Interface contacts:
Residue P87 in the first protein is in contact with residue R535 in the second protein (closest heavy-atom distance 4.1 Å).
Residue N18 in the first protein interacts with residue Y499 in the second protein (closest heavy-atom distance 3.7 Å).
Residue I23 in the first protein contacts residue C470 in the second protein (closest heavy-atom distance 3.4 Å).
Residue M36 in the first protein contacts residue V530 in the second protein (closest heavy-atom distance 3.8 Å).
Residue D33 in the first protein contacts residue P533 in the second protein (closest heavy-atom distance 4.0 Å).
Residue N397 in the first protein interacts with residue I525 in the second protein (closest heavy-atom distance 3.5 Å).
Residue E41 in the first protein interacts with residue P524 in the second protein (closest heavy-atom distance 3.1 Å).
Residue H38 in the first protein interacts with residue I528 in the second protein (closest heavy-atom distance 3.3 Å).
Residue E41 in the first protein is in contact with residue H527 in the second protein (closest heavy-atom distance 3.3 Å).
Residue A39 in the first protein contacts residue I528 in the second protein (closest heavy-atom distance 3.4 Å).
Residue Y21 in the first protein interacts with residue A500 in the second protein (closest heavy-atom distance 4.1 Å).
Residue K22 in the first protein interacts with residue D496 in the second protein (closest heavy-atom distance 3.2 Å).
Residue L40 in the first protein contacts residue I525 in the second protein (closest heavy-atom distance 3.9 Å).
Residue W42 in the first protein interacts with residue R522 in the second protein (closest heavy-atom distance 4.2 Å).
Residue T37 in the first protein contacts residue L529 in the second protein (closest heavy-atom distance 3.7 Å).
Residue N27 in the first protein is in contact with residue L469 in the second protein (closest heavy-atom distance 3.5 Å).
Residue K114 in the first protein contacts residue L529 in the second protein (closest heavy-atom distance 4.0 Å).
Residue D89 in the first protein contacts residue R535 in the second protein (closest heavy-atom distance 3.9 Å).
Residue N397 in the first protein interacts with residue P524 in the second protein (closest heavy-atom distance 4.2 Å).
Residue K22 in the first protein is in contact with residue Y495 in the second protein (closest heavy-atom distance 4.0 Å).
Residue E14 in the first protein contacts residue N517 in the second protein (closest heavy-atom distance 2.8 Å).
Residue K26 in the first protein is in contact with residue L469 in the second protein (closest heavy-atom distance 3.6 Å).
Residue V35 in the first protein contacts residue P533 in the second protein (closest heavy-atom distance 3.3 Å).
Residue S73 in the first protein is in contact with residue R522 in the second protein (closest heavy-atom distance 4.2 Å).
Residue K26 in the first protein interacts with residue S472 in the second protein (closest heavy-atom distance 4.0 Å).
Residue H38 in the first protein interacts with residue L529 in the second protein (closest heavy-atom distance 4.0 Å).
Residue P43 in the first protein is in contact with residue R522 in the second protein (closest heavy-atom distance 3.6 Å).
Residue E19 in the first protein interacts with residue Y495 in the second protein (closest heavy-atom distance 2.6 Å).
Residue E357 in the first protein interacts with residue R458 in the second protein (closest heavy-atom distance 3.7 Å).
Residue P43 in the first protein contacts residue T523 in the second protein (closest heavy-atom distance 4.0 Å).
Residue N27 in the first protein interacts with residue C470 in the second protein (closest heavy-atom distance 3.5 Å).
Residue E41 in the first protein contacts residue I525 in the second protein (closest heavy-atom distance 3.4 Å).
Residue H38 in the first protein interacts with residue H527 in the second protein (closest heavy-atom distance 3.4 Å).
Residue E14 in the first protein interacts with residue Y499 in the second protein (closest heavy-atom distance 3.3 Å).
Residue A39 in the first protein is in contact with residue H527 in the second protein (closest heavy-atom distance 3.1 Å).
Residue E14 in the first protein interacts with residue R516 in the second protein (closest heavy-atom distance 3.1 Å).
Residue M36 in the first protein is in contact with residue C531 in the second protein (closest heavy-atom distance 4.0 Å).
Residue P87 in the first protein interacts with residue K534 in the second protein (closest heavy-atom distance 4.2 Å).
Residue W42 in the first protein contacts residue P524 in the second protein (closest heavy-atom distance 3.7 Å).
Residue V35 in the first protein is in contact with residue C531 in the second protein (closest heavy-atom distance 3.8 Å).
Residue I117 in the first protein is in contact with residue H527 in the second protein (closest heavy-atom distance 3.4 Å).
Residue T72 in the first protein is in contact with residue R522 in the second protein (closest heavy-atom distance 3.7 Å).
Residue D33 in the first protein contacts residue K534 in the second protein (closest heavy-atom distance 3.0 Å).
Residue F30 in the first protein is in contact with residue L469 in the second protein (closest heavy-atom distance 3.5 Å).
Residue T37 in the first protein contacts residue V530 in the second protein (closest heavy-atom distance 2.6 Å).
Residue K22 in the first protein contacts residue S498 in the second protein (closest heavy-atom distance 2.5 Å).
Residue I115 in the first protein contacts residue L529 in the second protein (closest heavy-atom distance 3.4 Å).
Residue V35 in the first protein contacts residue R532 in the second protein (closest heavy-atom distance 3.3 Å).
Residue L34 in the first protein contacts residue K534 in the second protein (closest heavy-atom distance 3.8 Å).
Residue E19 in the first protein contacts residue R473 in the second protein (closest heavy-atom distance 2.7 Å).
Residue K22 in the first protein is in contact with residue G497 in the second protein (closest heavy-atom distance 3.8 Å).
Residue H71 in the first protein is in contact with residue R522 in the second protein (closest heavy-atom distance 3.1 Å).
Residue P29 in the first protein contacts residue T536 in the second protein (closest heavy-atom distance 3.8 Å).
Residue N397 in the first protein interacts with residue T523 in the second protein (closest heavy-atom distance 2.8 Å).
Residue D396 in the first protein interacts with residue I525 in the second protein (closest heavy-atom distance 4.0 Å).
Residue N18 in the first protein is in contact with residue A500 in the second protein (closest heavy-atom distance 3.6 Å).
Residue L34 in the first protein contacts residue P533 in the second protein (closest heavy-atom distance 3.6 Å).
Residue D33 in the first protein interacts with residue R535 in the second protein (closest heavy-atom distance 3.4 Å).
Residue W42 in the first protein contacts residue T523 in the second protein (closest heavy-atom distance 3.8 Å).
Residue L40 in the first protein contacts residue H527 in the second protein (closest heavy-atom distance 4.0 Å).

Sequence of the first protein:
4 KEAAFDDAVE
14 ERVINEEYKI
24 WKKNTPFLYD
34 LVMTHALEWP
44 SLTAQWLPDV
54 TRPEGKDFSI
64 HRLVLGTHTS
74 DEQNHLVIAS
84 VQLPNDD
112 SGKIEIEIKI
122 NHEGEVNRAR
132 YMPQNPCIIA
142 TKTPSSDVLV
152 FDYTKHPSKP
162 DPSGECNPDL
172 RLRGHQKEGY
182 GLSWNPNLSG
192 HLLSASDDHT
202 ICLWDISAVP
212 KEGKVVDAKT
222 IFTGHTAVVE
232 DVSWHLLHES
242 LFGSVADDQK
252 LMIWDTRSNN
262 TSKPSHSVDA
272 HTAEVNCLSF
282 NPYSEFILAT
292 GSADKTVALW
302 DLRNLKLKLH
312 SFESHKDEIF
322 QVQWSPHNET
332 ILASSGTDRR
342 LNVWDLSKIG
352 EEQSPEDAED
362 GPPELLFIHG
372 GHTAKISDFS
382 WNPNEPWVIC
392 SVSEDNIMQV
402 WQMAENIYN

Sequence of the second protein:
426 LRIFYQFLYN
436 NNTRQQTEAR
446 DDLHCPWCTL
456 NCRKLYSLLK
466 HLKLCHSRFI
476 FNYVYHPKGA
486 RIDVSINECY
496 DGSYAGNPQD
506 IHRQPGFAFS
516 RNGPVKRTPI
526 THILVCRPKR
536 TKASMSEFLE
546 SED

The following describes two proteins that form a bound complex.